These two protein chains interact to form a complex.

Sequence of the first protein:
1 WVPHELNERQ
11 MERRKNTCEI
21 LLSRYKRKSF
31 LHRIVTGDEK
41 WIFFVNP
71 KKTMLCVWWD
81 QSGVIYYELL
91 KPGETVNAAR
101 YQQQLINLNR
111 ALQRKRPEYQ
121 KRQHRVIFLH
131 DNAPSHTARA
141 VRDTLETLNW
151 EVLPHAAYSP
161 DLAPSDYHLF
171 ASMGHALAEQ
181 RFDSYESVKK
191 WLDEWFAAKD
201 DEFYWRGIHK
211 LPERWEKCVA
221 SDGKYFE

Sequence of the second protein:
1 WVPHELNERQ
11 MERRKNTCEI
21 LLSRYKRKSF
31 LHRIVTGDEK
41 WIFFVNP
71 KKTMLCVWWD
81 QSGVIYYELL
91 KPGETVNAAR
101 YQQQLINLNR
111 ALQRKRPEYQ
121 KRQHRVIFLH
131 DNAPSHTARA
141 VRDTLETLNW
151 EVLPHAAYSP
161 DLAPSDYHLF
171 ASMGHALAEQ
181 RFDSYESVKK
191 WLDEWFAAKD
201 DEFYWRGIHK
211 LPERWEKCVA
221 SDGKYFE

Interface contacts:
Residue V2 in the first protein is in contact with residue W1 in the second protein (closest heavy-atom distance 4.4 Å).
Residue W1 in the first protein interacts with residue H4 in the second protein (closest heavy-atom distance 4.3 Å).
Residue H4 in the first protein interacts with residue W1 in the second protein (closest heavy-atom distance 4.3 Å).
Residue W1 in the first protein contacts residue P3 in the second protein (closest heavy-atom distance 3.2 Å).
Residue H4 in the first protein is in contact with residue V2 in the second protein (closest heavy-atom distance 2.4 Å).
Residue D166 in the first protein contacts residue W1 in the second protein (closest heavy-atom distance 4.1 Å).
Residue W1 in the first protein interacts with residue Y167 in the second protein (closest heavy-atom distance 4.2 Å).
Residue P3 in the first protein contacts residue W1 in the second protein (closest heavy-atom distance 3.2 Å).
Residue V2 in the first protein contacts residue H4 in the second protein (closest heavy-atom distance 2.4 Å).
Residue E5 in the first protein contacts residue H4 in the second protein (closest heavy-atom distance 4.5 Å).
Residue H4 in the first protein is in contact with residue P3 in the second protein (closest heavy-atom distance 4.2 Å).
Residue H175 in the first protein is in contact with residue H175 in the second protein (closest heavy-atom distance 2.7 Å).
Residue V2 in the first protein interacts with residue Y158 in the second protein (closest heavy-atom distance 3.6 Å).
Residue Y225 in the first protein contacts residue V2 in the second protein (closest heavy-atom distance 3.1 Å).
Residue H4 in the first protein is in contact with residue E5 in the second protein (closest heavy-atom distance 4.5 Å).
Residue P3 in the first protein interacts with residue H4 in the second protein (closest heavy-atom distance 4.2 Å).
Residue E227 in the first protein is in contact with residue F43 in the second protein (closest heavy-atom distance 3.6 Å).
Residue W1 in the first protein is in contact with residue Y225 in the second protein (closest heavy-atom distance 3.7 Å).
Residue H175 in the first protein is in contact with residue A178 in the second protein (closest heavy-atom distance 3.1 Å).
Residue W1 in the first protein is in contact with residue P160 in the second protein (closest heavy-atom distance 3.2 Å).
Residue W1 in the first protein interacts with residue V2 in the second protein (closest heavy-atom distance 4.4 Å).
Residue A178 in the first protein interacts with residue H175 in the second protein (closest heavy-atom distance 3.1 Å).
Residue F43 in the first protein is in contact with residue E227 in the second protein (closest heavy-atom distance 3.6 Å).
Residue V2 in the first protein is in contact with residue Y225 in the second protein (closest heavy-atom distance 3.1 Å).
Residue P3 in the first protein contacts residue V2 in the second protein (closest heavy-atom distance 3.4 Å).
Residue P160 in the first protein is in contact with residue W1 in the second protein (closest heavy-atom distance 3.2 Å).
Residue E227 in the first protein contacts residue K72 in the second protein (closest heavy-atom distance 3.3 Å).
Residue W1 in the first protein is in contact with residue D166 in the second protein (closest heavy-atom distance 4.1 Å).
Residue P3 in the first protein interacts with residue P3 in the second protein (closest heavy-atom distance 5.0 Å).
Residue P160 in the first protein interacts with residue V2 in the second protein (closest heavy-atom distance 3.6 Å).
Residue H4 in the first protein contacts residue H4 in the second protein (closest heavy-atom distance 3.6 Å).
Residue Y225 in the first protein interacts with residue W1 in the second protein (closest heavy-atom distance 3.7 Å).
Residue V2 in the first protein interacts with residue P3 in the second protein (closest heavy-atom distance 3.4 Å).
Residue W1 in the first protein interacts with residue W1 in the second protein (closest heavy-atom distance 3.9 Å).
Residue H175 in the first protein interacts with residue G174 in the second protein (closest heavy-atom distance 4.1 Å).
Residue V2 in the first protein interacts with residue S159 in the second protein (closest heavy-atom distance 5.0 Å).
Residue V2 in the first protein contacts residue P160 in the second protein (closest heavy-atom distance 3.6 Å).
Residue Y158 in the first protein is in contact with residue V2 in the second protein (closest heavy-atom distance 3.6 Å).
Residue G174 in the first protein is in contact with residue H175 in the second protein (closest heavy-atom distance 4.1 Å).
Residue D161 in the first protein is in contact with residue W1 in the second protein (closest heavy-atom distance 3.6 Å).
Residue V2 in the first protein interacts with residue V2 in the second protein (closest heavy-atom distance 3.5 Å).
Residue S159 in the first protein interacts with residue V2 in the second protein (closest heavy-atom distance 5.0 Å).
Residue Y167 in the first protein is in contact with residue W1 in the second protein (closest heavy-atom distance 4.2 Å).
Residue K72 in the first protein interacts with residue E227 in the second protein (closest heavy-atom distance 3.3 Å).
Residue W1 in the first protein is in contact with residue D161 in the second protein (closest heavy-atom distance 3.6 Å).